Sequence of protein 2:
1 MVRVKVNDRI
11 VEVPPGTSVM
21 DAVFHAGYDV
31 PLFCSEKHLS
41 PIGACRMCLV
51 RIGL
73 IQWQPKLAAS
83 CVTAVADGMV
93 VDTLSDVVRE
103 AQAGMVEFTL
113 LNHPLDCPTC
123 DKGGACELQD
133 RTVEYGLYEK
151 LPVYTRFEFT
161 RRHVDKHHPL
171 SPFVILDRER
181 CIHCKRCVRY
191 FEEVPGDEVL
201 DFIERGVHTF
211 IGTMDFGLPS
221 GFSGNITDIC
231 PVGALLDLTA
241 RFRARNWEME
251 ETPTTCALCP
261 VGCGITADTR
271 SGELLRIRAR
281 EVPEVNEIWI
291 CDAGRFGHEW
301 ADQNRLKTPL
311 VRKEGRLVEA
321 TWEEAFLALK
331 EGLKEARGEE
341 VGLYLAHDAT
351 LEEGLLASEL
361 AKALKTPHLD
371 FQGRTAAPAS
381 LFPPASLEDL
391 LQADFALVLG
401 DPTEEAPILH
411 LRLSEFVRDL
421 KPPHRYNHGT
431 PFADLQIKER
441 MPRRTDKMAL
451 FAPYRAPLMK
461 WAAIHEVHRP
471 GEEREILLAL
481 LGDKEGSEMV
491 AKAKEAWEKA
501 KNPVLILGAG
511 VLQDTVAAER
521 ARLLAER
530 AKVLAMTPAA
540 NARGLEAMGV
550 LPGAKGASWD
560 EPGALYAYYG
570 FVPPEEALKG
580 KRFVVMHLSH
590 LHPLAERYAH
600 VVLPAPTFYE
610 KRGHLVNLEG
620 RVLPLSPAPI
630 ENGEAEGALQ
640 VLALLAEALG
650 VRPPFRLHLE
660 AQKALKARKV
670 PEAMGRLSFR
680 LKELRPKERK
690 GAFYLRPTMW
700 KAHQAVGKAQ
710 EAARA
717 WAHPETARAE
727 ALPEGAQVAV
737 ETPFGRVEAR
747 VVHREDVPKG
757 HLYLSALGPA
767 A

Sequence of protein 1:
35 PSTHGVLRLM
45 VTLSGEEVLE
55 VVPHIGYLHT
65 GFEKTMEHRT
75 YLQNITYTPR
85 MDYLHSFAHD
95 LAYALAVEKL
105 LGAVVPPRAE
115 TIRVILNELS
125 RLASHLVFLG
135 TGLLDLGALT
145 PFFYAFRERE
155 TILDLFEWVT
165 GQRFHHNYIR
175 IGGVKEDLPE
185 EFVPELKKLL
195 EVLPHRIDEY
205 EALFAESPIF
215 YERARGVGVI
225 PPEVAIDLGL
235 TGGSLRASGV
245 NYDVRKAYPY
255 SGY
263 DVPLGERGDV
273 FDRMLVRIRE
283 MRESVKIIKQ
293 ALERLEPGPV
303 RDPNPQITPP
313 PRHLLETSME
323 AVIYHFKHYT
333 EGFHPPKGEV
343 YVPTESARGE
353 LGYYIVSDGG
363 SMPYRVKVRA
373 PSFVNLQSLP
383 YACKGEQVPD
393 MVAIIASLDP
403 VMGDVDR

Residue-level contacts at the interface:
Residue G138 in protein 2 interacts with residue Y326 in protein 1 (closest heavy-atom distance 4.0 Å).
Residue Y154 in protein 2 contacts residue P305 in protein 1 (closest heavy-atom distance 4.4 Å).
Residue E136 in protein 2 interacts with residue Q308 in protein 1 (closest heavy-atom distance 3.9 Å).
Residue T155 in protein 2 is in contact with residue M321 in protein 1 (closest heavy-atom distance 3.2 Å).
Residue P116 in protein 2 is in contact with residue E322 in protein 1 (closest heavy-atom distance 3.9 Å).
Residue L117 in protein 2 is in contact with residue L317 in protein 1 (closest heavy-atom distance 3.6 Å).
Residue H115 in protein 2 interacts with residue E322 in protein 1 (closest heavy-atom distance 3.3 Å).
Residue R161 in protein 2 is in contact with residue M321 in protein 1 (closest heavy-atom distance 3.0 Å).
Residue L112 in protein 2 contacts residue M321 in protein 1 (closest heavy-atom distance 3.7 Å).
Residue V135 in protein 2 contacts residue Q308 in protein 1 (closest heavy-atom distance 3.4 Å).
Residue C119 in protein 2 interacts with residue E322 in protein 1 (closest heavy-atom distance 4.3 Å).
Residue T134 in protein 2 interacts with residue I325 in protein 1 (closest heavy-atom distance 3.2 Å).
Residue Y154 in protein 2 contacts residue P313 in protein 1 (closest heavy-atom distance 4.0 Å).
Residue T134 in protein 2 contacts residue Y326 in protein 1 (closest heavy-atom distance 3.3 Å).
Residue C119 in protein 2 contacts residue F328 in protein 1 (closest heavy-atom distance 4.0 Å).
Residue D132 in protein 2 contacts residue K329 in protein 1 (closest heavy-atom distance 2.7 Å).
Residue G126 in protein 2 contacts residue F328 in protein 1 (closest heavy-atom distance 3.6 Å).
Residue L139 in protein 2 contacts residue P307 in protein 1 (closest heavy-atom distance 4.5 Å).
Residue R161 in protein 2 contacts residue T319 in protein 1 (closest heavy-atom distance 4.0 Å).
Residue L117 in protein 2 is in contact with residue T319 in protein 1 (closest heavy-atom distance 3.8 Å).
Residue Y154 in protein 2 contacts residue P307 in protein 1 (closest heavy-atom distance 3.3 Å).
Residue Q131 in protein 2 contacts residue I325 in protein 1 (closest heavy-atom distance 3.3 Å).
Residue R245 in protein 2 contacts residue F328 in protein 1 (closest heavy-atom distance 3.0 Å).
Residue L112 in protein 2 interacts with residue I325 in protein 1 (closest heavy-atom distance 4.1 Å).
Residue P152 in protein 2 interacts with residue N306 in protein 1 (closest heavy-atom distance 4.6 Å).
Residue Q131 in protein 2 is in contact with residue F328 in protein 1 (closest heavy-atom distance 3.2 Å).
Residue V135 in protein 2 interacts with residue Y326 in protein 1 (closest heavy-atom distance 3.5 Å).
Residue L112 in protein 2 is in contact with residue E322 in protein 1 (closest heavy-atom distance 3.5 Å).
Residue C119 in protein 2 interacts with residue V324 in protein 1 (closest heavy-atom distance 3.7 Å).
Residue P152 in protein 2 interacts with residue P305 in protein 1 (closest heavy-atom distance 3.7 Å).
Residue R161 in protein 2 interacts with residue E322 in protein 1 (closest heavy-atom distance 4.2 Å).
Residue P152 in protein 2 interacts with residue P307 in protein 1 (closest heavy-atom distance 3.7 Å).
Residue L117 in protein 2 is in contact with residue M321 in protein 1 (closest heavy-atom distance 3.5 Å).
Residue Y154 in protein 2 contacts residue L316 in protein 1 (closest heavy-atom distance 4.5 Å).
Residue L117 in protein 2 is in contact with residue V324 in protein 1 (closest heavy-atom distance 4.0 Å).
Residue G126 in protein 2 contacts residue K329 in protein 1 (closest heavy-atom distance 3.3 Å).
Residue Y154 in protein 2 interacts with residue P311 in protein 1 (closest heavy-atom distance 3.9 Å).
Residue T155 in protein 2 interacts with residue S320 in protein 1 (closest heavy-atom distance 4.3 Å).
Residue L130 in protein 2 contacts residue I325 in protein 1 (closest heavy-atom distance 4.1 Å).
Residue W247 in protein 2 contacts residue T332 in protein 1 (closest heavy-atom distance 3.9 Å).
Residue L139 in protein 2 contacts residue Y326 in protein 1 (closest heavy-atom distance 3.5 Å).
Residue P120 in protein 2 interacts with residue V324 in protein 1 (closest heavy-atom distance 3.9 Å).
Residue V135 in protein 2 is in contact with residue I325 in protein 1 (closest heavy-atom distance 4.4 Å).
Residue C119 in protein 2 contacts residue I325 in protein 1 (closest heavy-atom distance 3.9 Å).
Residue Y154 in protein 2 is in contact with residue M321 in protein 1 (closest heavy-atom distance 3.0 Å).
Residue G125 in protein 2 interacts with residue F328 in protein 1 (closest heavy-atom distance 3.5 Å).
Residue L117 in protein 2 contacts residue S320 in protein 1 (closest heavy-atom distance 3.3 Å).
Residue Q131 in protein 2 is in contact with residue K329 in protein 1 (closest heavy-atom distance 4.3 Å).
Residue T155 in protein 2 interacts with residue T319 in protein 1 (closest heavy-atom distance 4.5 Å).
Residue Y154 in protein 2 interacts with residue T310 in protein 1 (closest heavy-atom distance 3.7 Å).
Residue E109 in protein 2 is in contact with residue M321 in protein 1 (closest heavy-atom distance 4.1 Å).
Residue L117 in protein 2 is in contact with residue E322 in protein 1 (closest heavy-atom distance 2.9 Å).
Residue Y154 in protein 2 interacts with residue P312 in protein 1 (closest heavy-atom distance 3.3 Å).
Residue P120 in protein 2 contacts residue F328 in protein 1 (closest heavy-atom distance 4.1 Å).
Residue W247 in protein 2 interacts with residue F328 in protein 1 (closest heavy-atom distance 3.7 Å).
Residue L139 in protein 2 is in contact with residue Q308 in protein 1 (closest heavy-atom distance 4.3 Å).
Residue Y154 in protein 2 interacts with residue A323 in protein 1 (closest heavy-atom distance 3.6 Å).
Residue L117 in protein 2 contacts residue E318 in protein 1 (closest heavy-atom distance 4.2 Å).
Residue Y154 in protein 2 interacts with residue Y326 in protein 1 (closest heavy-atom distance 4.0 Å).
Residue V135 in protein 2 contacts residue K329 in protein 1 (closest heavy-atom distance 4.3 Å).

These two protein chains interact to form a complex.